Contacts between the two chains:
Residue V467 in chain A is in contact with residue Y175 in chain B (closest heavy-atom distance 3.4 Å).
Residue I378 in chain A interacts with residue F170 in chain B (closest heavy-atom distance 4.5 Å).
Residue F466 in chain A interacts with residue L178 in chain B (closest heavy-atom distance 3.6 Å).
Residue M373 in chain A is in contact with residue K171 in chain B (closest heavy-atom distance 3.7 Å).
Residue N376 in chain A contacts residue F170 in chain B (closest heavy-atom distance 3.0 Å).
Residue M373 in chain A interacts with residue H172 in chain B (closest heavy-atom distance 3.1 Å).
Residue F470 in chain A contacts residue Y175 in chain B (closest heavy-atom distance 3.8 Å).
Residue M373 in chain A is in contact with residue F170 in chain B (closest heavy-atom distance 3.9 Å).
Residue I382 in chain A contacts residue F170 in chain B (closest heavy-atom distance 4.1 Å).
Residue H463 in chain A is in contact with residue L181 in chain B (closest heavy-atom distance 3.9 Å).
Residue D379 in chain A is in contact with residue F170 in chain B (closest heavy-atom distance 4.8 Å).
Residue F466 in chain A interacts with residue Y175 in chain B (closest heavy-atom distance 3.5 Å).
Residue V467 in chain A is in contact with residue I179 in chain B (closest heavy-atom distance 5.0 Å).

Sequence of chain B:
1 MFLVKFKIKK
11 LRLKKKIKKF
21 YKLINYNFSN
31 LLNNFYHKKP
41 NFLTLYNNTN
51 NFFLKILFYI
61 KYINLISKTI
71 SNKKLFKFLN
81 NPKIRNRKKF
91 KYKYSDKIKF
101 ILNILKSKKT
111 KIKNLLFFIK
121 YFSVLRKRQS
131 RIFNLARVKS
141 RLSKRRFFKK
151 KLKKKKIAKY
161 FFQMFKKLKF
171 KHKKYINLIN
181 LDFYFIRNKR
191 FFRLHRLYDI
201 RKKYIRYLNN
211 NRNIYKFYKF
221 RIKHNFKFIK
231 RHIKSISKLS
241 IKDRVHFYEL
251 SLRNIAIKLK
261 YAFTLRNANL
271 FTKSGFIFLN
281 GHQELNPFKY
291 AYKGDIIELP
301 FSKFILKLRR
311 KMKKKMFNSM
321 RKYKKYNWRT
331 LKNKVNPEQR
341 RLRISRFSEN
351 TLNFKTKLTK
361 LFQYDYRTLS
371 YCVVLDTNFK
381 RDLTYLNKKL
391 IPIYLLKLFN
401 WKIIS

The following describes two proteins that form a bound complex.

Sequence of chain A:
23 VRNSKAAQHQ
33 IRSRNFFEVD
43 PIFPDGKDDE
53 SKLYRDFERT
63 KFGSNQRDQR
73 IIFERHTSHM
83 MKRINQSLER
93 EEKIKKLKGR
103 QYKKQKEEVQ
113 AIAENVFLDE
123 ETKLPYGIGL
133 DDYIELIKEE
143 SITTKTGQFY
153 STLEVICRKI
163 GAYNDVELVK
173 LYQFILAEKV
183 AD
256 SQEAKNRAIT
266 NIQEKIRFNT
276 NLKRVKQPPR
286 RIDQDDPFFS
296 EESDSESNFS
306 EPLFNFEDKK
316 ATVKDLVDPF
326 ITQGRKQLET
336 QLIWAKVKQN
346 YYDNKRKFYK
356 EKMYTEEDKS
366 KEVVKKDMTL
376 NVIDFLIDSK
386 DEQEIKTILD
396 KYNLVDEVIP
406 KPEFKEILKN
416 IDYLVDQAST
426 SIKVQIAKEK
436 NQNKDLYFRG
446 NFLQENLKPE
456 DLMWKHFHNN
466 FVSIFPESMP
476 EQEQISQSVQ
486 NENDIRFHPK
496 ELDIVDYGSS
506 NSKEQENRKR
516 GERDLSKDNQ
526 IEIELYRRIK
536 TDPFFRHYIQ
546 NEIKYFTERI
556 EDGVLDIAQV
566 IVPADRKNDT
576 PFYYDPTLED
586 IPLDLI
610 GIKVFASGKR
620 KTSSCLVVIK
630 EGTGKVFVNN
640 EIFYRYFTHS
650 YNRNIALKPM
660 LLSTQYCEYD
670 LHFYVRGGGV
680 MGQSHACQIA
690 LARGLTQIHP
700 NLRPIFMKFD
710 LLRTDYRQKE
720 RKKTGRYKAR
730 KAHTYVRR